Interface contacts:
Residue F24 in the second protein contacts residue R26 in the first protein (closest heavy-atom distance 4.8 Å).
Residue S23 in the second protein contacts residue R26 in the first protein (closest heavy-atom distance 3.1 Å).

Sequence of the first protein:
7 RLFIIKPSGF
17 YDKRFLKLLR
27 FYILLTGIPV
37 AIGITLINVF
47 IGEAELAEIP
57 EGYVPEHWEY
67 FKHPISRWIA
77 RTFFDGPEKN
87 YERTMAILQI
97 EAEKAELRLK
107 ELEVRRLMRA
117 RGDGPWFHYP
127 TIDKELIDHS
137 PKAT

The following describes two proteins that form a bound complex.

Sequence of the second protein:
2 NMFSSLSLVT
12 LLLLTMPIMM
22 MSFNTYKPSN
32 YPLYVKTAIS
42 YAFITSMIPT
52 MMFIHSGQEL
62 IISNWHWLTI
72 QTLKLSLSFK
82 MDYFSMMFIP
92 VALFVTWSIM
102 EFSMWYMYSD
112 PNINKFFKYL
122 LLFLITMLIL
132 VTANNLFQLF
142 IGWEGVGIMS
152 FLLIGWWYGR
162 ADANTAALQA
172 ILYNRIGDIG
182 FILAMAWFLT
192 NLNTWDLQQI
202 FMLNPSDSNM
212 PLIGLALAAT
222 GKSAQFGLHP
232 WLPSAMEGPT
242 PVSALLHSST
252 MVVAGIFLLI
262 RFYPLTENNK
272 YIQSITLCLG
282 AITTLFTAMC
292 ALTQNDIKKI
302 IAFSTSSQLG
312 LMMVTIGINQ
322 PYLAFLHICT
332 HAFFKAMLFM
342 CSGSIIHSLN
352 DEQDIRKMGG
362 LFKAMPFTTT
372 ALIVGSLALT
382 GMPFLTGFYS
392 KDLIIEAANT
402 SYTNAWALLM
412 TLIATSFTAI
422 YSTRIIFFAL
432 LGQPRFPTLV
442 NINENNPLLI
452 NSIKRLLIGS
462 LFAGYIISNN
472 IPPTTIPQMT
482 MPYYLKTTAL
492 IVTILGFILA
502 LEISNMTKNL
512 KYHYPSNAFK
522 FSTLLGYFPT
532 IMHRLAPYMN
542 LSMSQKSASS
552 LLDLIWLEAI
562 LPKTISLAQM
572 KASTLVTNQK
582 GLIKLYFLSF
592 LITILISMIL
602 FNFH